Contacts between the two chains:
Residue Y447 in chain A interacts with residue R87 in chain B (closest heavy-atom distance 4.8 Å).
Residue L88 in chain A is in contact with residue V69 in chain B (closest heavy-atom distance 3.9 Å).
Residue Y249 in chain A is in contact with residue G54 in chain B (closest heavy-atom distance 4.8 Å).
Residue L81 in chain A is in contact with residue I55 in chain B (closest heavy-atom distance 4.8 Å).
Residue I94 in chain A contacts residue G66 in chain B (closest heavy-atom distance 4.1 Å).
Residue L88 in chain A contacts residue F62 in chain B (closest heavy-atom distance 3.8 Å).
Residue N87 in chain A contacts residue V69 in chain B (closest heavy-atom distance 4.1 Å).
Residue K105 in chain A interacts with residue D70 in chain B (closest heavy-atom distance 3.1 Å).
Residue L245 in chain A interacts with residue E61 in chain B (closest heavy-atom distance 4.4 Å).
Residue Y249 in chain A contacts residue N52 in chain B (closest heavy-atom distance 3.7 Å).
Residue K248 in chain A interacts with residue N52 in chain B (closest heavy-atom distance 3.2 Å).
Residue Q89 in chain A interacts with residue G66 in chain B (closest heavy-atom distance 4.1 Å).
Residue L88 in chain A contacts residue L67 in chain B (closest heavy-atom distance 4.2 Å).
Residue L229 in chain A interacts with residue L67 in chain B (closest heavy-atom distance 3.8 Å).
Residue Q89 in chain A contacts residue E68 in chain B (closest heavy-atom distance 2.6 Å).
Residue K91 in chain A is in contact with residue E68 in chain B (closest heavy-atom distance 3.6 Å).
Residue N70 in chain A interacts with residue P49 in chain B (closest heavy-atom distance 3.6 Å).
Residue F90 in chain A interacts with residue L67 in chain B (closest heavy-atom distance 3.7 Å).
Residue R241 in chain A contacts residue L65 in chain B (closest heavy-atom distance 3.7 Å).
Residue L238 in chain A is in contact with residue L65 in chain B (closest heavy-atom distance 3.5 Å).
Residue N70 in chain A is in contact with residue Y47 in chain B (closest heavy-atom distance 4.4 Å).
Residue L81 in chain A contacts residue G54 in chain B (closest heavy-atom distance 4.3 Å).
Residue Y249 in chain A is in contact with residue V53 in chain B (closest heavy-atom distance 2.6 Å).
Residue K105 in chain A interacts with residue D75 in chain B (closest heavy-atom distance 4.8 Å).
Residue L73 in chain A is in contact with residue P49 in chain B (closest heavy-atom distance 3.7 Å).
Residue F90 in chain A contacts residue G66 in chain B (closest heavy-atom distance 3.6 Å).
Residue K91 in chain A contacts residue L67 in chain B (closest heavy-atom distance 4.1 Å).
Residue K493 in chain A contacts residue D76 in chain B (closest heavy-atom distance 2.7 Å).
Residue D84 in chain A contacts residue L58 in chain B (closest heavy-atom distance 4.5 Å).
Residue N87 in chain A interacts with residue E68 in chain B (closest heavy-atom distance 4.0 Å).
Residue L242 in chain A interacts with residue F62 in chain B (closest heavy-atom distance 4.0 Å).
Residue L242 in chain A contacts residue L58 in chain B (closest heavy-atom distance 4.4 Å).
Residue L88 in chain A interacts with residue L58 in chain B (closest heavy-atom distance 4.0 Å).
Residue F90 in chain A interacts with residue E68 in chain B (closest heavy-atom distance 4.8 Å).
Residue Y85 in chain A interacts with residue L58 in chain B (closest heavy-atom distance 4.6 Å).
Residue K91 in chain A contacts residue G66 in chain B (closest heavy-atom distance 3.0 Å).
Residue L245 in chain A is in contact with residue V53 in chain B (closest heavy-atom distance 3.6 Å).
Residue L88 in chain A is in contact with residue E68 in chain B (closest heavy-atom distance 3.4 Å).
Residue R241 in chain A is in contact with residue E61 in chain B (closest heavy-atom distance 3.8 Å).
Residue L245 in chain A is in contact with residue E57 in chain B (closest heavy-atom distance 4.2 Å).
Residue Y85 in chain A is in contact with residue F62 in chain B (closest heavy-atom distance 3.6 Å).
Residue L245 in chain A interacts with residue L58 in chain B (closest heavy-atom distance 3.2 Å).
Residue K248 in chain A interacts with residue V53 in chain B (closest heavy-atom distance 3.7 Å).
Residue N244 in chain A is in contact with residue E61 in chain B (closest heavy-atom distance 4.4 Å).
Residue F74 in chain A contacts residue P49 in chain B (closest heavy-atom distance 4.4 Å).
Residue L238 in chain A interacts with residue L67 in chain B (closest heavy-atom distance 4.6 Å).
Residue R241 in chain A contacts residue F62 in chain B (closest heavy-atom distance 3.6 Å).
Residue L81 in chain A is in contact with residue V53 in chain B (closest heavy-atom distance 3.9 Å).
Residue D84 in chain A is in contact with residue V69 in chain B (closest heavy-atom distance 3.4 Å).
Residue D84 in chain A is in contact with residue D70 in chain B (closest heavy-atom distance 3.5 Å).
Residue L238 in chain A is in contact with residue F62 in chain B (closest heavy-atom distance 3.7 Å).
Residue K91 in chain A is in contact with residue G63 in chain B (closest heavy-atom distance 3.7 Å).
Residue L81 in chain A interacts with residue L58 in chain B (closest heavy-atom distance 4.8 Å).
Residue L245 in chain A is in contact with residue F62 in chain B (closest heavy-atom distance 4.4 Å).
Residue F90 in chain A contacts residue L65 in chain B (closest heavy-atom distance 4.8 Å).
Residue Q89 in chain A contacts residue L67 in chain B (closest heavy-atom distance 3.2 Å).
Residue R241 in chain A is in contact with residue T64 in chain B (closest heavy-atom distance 4.5 Å).
Residue D84 in chain A contacts residue I55 in chain B (closest heavy-atom distance 3.1 Å).

This data describes a binding interaction between two proteins.

Sequence of chain A:
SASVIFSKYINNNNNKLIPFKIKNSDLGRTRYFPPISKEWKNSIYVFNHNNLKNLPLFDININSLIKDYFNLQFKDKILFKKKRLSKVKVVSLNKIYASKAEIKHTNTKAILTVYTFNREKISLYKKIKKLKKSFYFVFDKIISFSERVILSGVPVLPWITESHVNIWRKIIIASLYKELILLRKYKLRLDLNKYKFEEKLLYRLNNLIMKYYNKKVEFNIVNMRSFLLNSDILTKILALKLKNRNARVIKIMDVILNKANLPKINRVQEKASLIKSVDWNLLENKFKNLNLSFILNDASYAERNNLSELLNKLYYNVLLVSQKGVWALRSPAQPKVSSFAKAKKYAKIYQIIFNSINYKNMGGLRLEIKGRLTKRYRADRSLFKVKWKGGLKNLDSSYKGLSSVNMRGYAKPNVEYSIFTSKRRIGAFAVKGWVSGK

Sequence of chain B:
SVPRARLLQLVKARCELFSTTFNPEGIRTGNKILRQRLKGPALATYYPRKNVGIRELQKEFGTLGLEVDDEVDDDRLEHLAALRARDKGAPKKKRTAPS